Sequence of protein 1:
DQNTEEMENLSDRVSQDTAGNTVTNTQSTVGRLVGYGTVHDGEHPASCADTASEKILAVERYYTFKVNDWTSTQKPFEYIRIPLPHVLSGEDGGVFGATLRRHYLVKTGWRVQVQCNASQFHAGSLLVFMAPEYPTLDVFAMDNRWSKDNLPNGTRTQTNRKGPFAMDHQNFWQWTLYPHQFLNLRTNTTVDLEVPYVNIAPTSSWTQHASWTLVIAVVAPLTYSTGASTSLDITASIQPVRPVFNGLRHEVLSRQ

Sequence of protein 2:
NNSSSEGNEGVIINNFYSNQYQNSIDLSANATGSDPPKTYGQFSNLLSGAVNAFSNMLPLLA

Contacts between the two chains:
Residue A46 in protein 1 contacts residue N38 in protein 2 (closest heavy-atom distance 3.4 Å).
Residue A46 in protein 1 contacts residue A37 in protein 2 (closest heavy-atom distance 3.6 Å).
Residue P45 in protein 1 interacts with residue A39 in protein 2 (closest heavy-atom distance 4.0 Å).
Residue A46 in protein 1 contacts residue A39 in protein 2 (closest heavy-atom distance 4.0 Å).
Residue E43 in protein 1 is in contact with residue A39 in protein 2 (closest heavy-atom distance 3.7 Å).
Residue H44 in protein 1 interacts with residue A39 in protein 2 (closest heavy-atom distance 3.1 Å).

This data describes a binding interaction between two proteins.